Residue-level contacts at the interface:
Residue L3 in protein 2 contacts residue V14 in protein 1 (closest heavy-atom distance 4.1 Å).
Residue P98 in protein 2 contacts residue M117 in protein 1 (closest heavy-atom distance 4.8 Å).
Residue G6 in protein 2 contacts residue M117 in protein 1 (closest heavy-atom distance 4.3 Å).
Residue L3 in protein 2 contacts residue P15 in protein 1 (closest heavy-atom distance 3.8 Å).
Residue L3 in protein 2 contacts residue N13 in protein 1 (closest heavy-atom distance 2.7 Å).
Residue P98 in protein 2 is in contact with residue F87 in protein 1 (closest heavy-atom distance 4.5 Å).
Residue L4 in protein 2 is in contact with residue M117 in protein 1 (closest heavy-atom distance 3.0 Å).
Residue E2 in protein 2 contacts residue R59 in protein 1 (closest heavy-atom distance 1.5 Å).
Residue A96 in protein 2 interacts with residue F87 in protein 1 (closest heavy-atom distance 3.7 Å).
Residue L4 in protein 2 interacts with residue L115 in protein 1 (closest heavy-atom distance 4.9 Å).
Residue L3 in protein 2 is in contact with residue R59 in protein 1 (closest heavy-atom distance 3.6 Å).
Residue L4 in protein 2 contacts residue N13 in protein 1 (closest heavy-atom distance 4.3 Å).
Residue L4 in protein 2 interacts with residue R59 in protein 1 (closest heavy-atom distance 3.9 Å).
Residue G5 in protein 2 contacts residue M117 in protein 1 (closest heavy-atom distance 2.0 Å).
Residue A99 in protein 2 contacts residue G119 in protein 1 (closest heavy-atom distance 4.2 Å).
Residue P98 in protein 2 contacts residue G119 in protein 1 (closest heavy-atom distance 3.7 Å).
Residue K95 in protein 2 contacts residue F87 in protein 1 (closest heavy-atom distance 4.9 Å).
Residue P98 in protein 2 interacts with residue A120 in protein 1 (closest heavy-atom distance 4.0 Å).

Sequence of protein 1:
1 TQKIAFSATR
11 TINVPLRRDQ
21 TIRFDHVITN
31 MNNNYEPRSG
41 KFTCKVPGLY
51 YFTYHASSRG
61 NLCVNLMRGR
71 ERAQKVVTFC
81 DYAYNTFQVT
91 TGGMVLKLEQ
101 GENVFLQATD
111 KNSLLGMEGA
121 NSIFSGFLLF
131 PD

Sequence of protein 2:
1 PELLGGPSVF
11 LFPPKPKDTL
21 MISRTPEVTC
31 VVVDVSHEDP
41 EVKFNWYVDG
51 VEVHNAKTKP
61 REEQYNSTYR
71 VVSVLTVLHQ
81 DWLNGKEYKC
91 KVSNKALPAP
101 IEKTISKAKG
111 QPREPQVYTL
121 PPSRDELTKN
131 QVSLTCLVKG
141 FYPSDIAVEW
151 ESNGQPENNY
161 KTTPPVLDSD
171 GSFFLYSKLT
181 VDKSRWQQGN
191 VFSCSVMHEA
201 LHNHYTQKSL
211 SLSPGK

These two protein chains interact to form a complex.